The following describes two proteins that form a bound complex.

Sequence of protein 2:
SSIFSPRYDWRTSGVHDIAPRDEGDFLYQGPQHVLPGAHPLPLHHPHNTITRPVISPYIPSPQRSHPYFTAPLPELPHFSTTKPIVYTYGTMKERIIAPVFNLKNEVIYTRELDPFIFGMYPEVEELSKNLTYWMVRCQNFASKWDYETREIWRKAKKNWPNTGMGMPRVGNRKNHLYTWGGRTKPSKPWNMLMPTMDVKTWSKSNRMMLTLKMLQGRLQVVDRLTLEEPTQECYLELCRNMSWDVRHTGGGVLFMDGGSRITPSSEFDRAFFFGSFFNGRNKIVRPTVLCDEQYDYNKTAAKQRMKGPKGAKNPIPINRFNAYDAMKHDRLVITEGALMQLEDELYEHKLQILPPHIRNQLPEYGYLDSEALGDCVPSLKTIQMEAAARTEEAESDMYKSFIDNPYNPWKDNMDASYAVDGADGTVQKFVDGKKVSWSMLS

Sequence of protein 1:
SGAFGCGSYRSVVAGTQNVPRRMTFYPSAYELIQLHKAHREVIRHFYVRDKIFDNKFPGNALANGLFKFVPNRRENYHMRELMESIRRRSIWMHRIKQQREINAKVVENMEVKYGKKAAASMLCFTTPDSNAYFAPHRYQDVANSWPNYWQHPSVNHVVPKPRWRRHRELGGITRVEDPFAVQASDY

Contacts between the two chains:
Residue L390 in protein 2 is in contact with residue I97 in protein 1 (closest heavy-atom distance 3.6 Å).
Residue Q378 in protein 2 interacts with residue T128 in protein 1 (closest heavy-atom distance 3.0 Å).
Residue Q80 in protein 2 interacts with residue K162 in protein 1 (closest heavy-atom distance 3.1 Å).
Residue L390 in protein 2 interacts with residue R101 in protein 1 (closest heavy-atom distance 3.7 Å).
Residue N65 in protein 2 contacts residue I174 in protein 1 (closest heavy-atom distance 3.3 Å).
Residue P57 in protein 2 contacts residue F181 in protein 1 (closest heavy-atom distance 3.5 Å).
Residue T108 in protein 2 contacts residue P148 in protein 1 (closest heavy-atom distance 3.1 Å).
Residue H374 in protein 2 interacts with residue T128 in protein 1 (closest heavy-atom distance 3.5 Å).
Residue Q369 in protein 2 is in contact with residue Q35 in protein 1 (closest heavy-atom distance 3.0 Å).
Residue D421 in protein 2 is in contact with residue R88 in protein 1 (closest heavy-atom distance 3.2 Å).
Residue Y138 in protein 2 interacts with residue W151 in protein 1 (closest heavy-atom distance 3.5 Å).
Residue L385 in protein 2 contacts residue L33 in protein 1 (closest heavy-atom distance 3.6 Å).
Residue E388 in protein 2 is in contact with residue H40 in protein 1 (closest heavy-atom distance 2.6 Å).
Residue R287 in protein 2 is in contact with residue D55 in protein 1 (closest heavy-atom distance 2.6 Å).
Residue Y382 in protein 2 is in contact with residue F135 in protein 1 (closest heavy-atom distance 3.4 Å).
Residue Y435 in protein 2 interacts with residue Y10 in protein 1 (closest heavy-atom distance 3.6 Å).
Residue Q378 in protein 2 interacts with residue F126 in protein 1 (closest heavy-atom distance 3.4 Å).
Residue Y384 in protein 2 contacts residue F135 in protein 1 (closest heavy-atom distance 3.6 Å).
Residue H374 in protein 2 contacts residue D130 in protein 1 (closest heavy-atom distance 3.3 Å).
Residue K110 in protein 2 is in contact with residue A133 in protein 1 (closest heavy-atom distance 3.2 Å).
Residue Q401 in protein 2 is in contact with residue Y48 in protein 1 (closest heavy-atom distance 3.5 Å).
Residue K110 in protein 2 interacts with residue W147 in protein 1 (closest heavy-atom distance 3.7 Å).
Residue E409 in protein 2 contacts residue F47 in protein 1 (closest heavy-atom distance 3.2 Å).
Residue S387 in protein 2 is in contact with residue L36 in protein 1 (closest heavy-atom distance 3.5 Å).
Residue T408 in protein 2 contacts residue F47 in protein 1 (closest heavy-atom distance 3.6 Å).
Residue Y104 in protein 2 interacts with residue Y134 in protein 1 (closest heavy-atom distance 3.0 Å).
Residue E111 in protein 2 is in contact with residue W147 in protein 1 (closest heavy-atom distance 3.2 Å).
Residue F291 in protein 2 is in contact with residue K57 in protein 1 (closest heavy-atom distance 3.6 Å).
Residue Q80 in protein 2 is in contact with residue P161 in protein 1 (closest heavy-atom distance 3.0 Å).
Residue T408 in protein 2 contacts residue D51 in protein 1 (closest heavy-atom distance 3.4 Å).
Residue I67 in protein 2 is in contact with residue G172 in protein 1 (closest heavy-atom distance 3.4 Å).
Residue L390 in protein 2 is in contact with residue L36 in protein 1 (closest heavy-atom distance 3.6 Å).
Residue S82 in protein 2 contacts residue Q152 in protein 1 (closest heavy-atom distance 3.5 Å).
Residue E381 in protein 2 interacts with residue F126 in protein 1 (closest heavy-atom distance 3.3 Å).
Residue K110 in protein 2 contacts residue S146 in protein 1 (closest heavy-atom distance 3.4 Å).
Residue Y416 in protein 2 contacts residue H79 in protein 1 (closest heavy-atom distance 3.1 Å).
Residue Y138 in protein 2 contacts residue P148 in protein 1 (closest heavy-atom distance 3.6 Å).
Residue E362 in protein 2 is in contact with residue R41 in protein 1 (closest heavy-atom distance 3.1 Å).
Residue E409 in protein 2 contacts residue R90 in protein 1 (closest heavy-atom distance 3.2 Å).
Residue A405 in protein 2 is in contact with residue Y48 in protein 1 (closest heavy-atom distance 3.5 Å).
Residue V103 in protein 2 is in contact with residue Y134 in protein 1 (closest heavy-atom distance 3.4 Å).
Residue R376 in protein 2 is in contact with residue A30 in protein 1 (closest heavy-atom distance 3.4 Å).
Residue W427 in protein 2 is in contact with residue F5 in protein 1 (closest heavy-atom distance 3.6 Å).
Residue Y104 in protein 2 is in contact with residue P137 in protein 1 (closest heavy-atom distance 3.6 Å).
Residue P426 in protein 2 is in contact with residue S91 in protein 1 (closest heavy-atom distance 3.1 Å).
Residue Q378 in protein 2 contacts residue S131 in protein 1 (closest heavy-atom distance 2.6 Å).
Residue D361 in protein 2 is in contact with residue R41 in protein 1 (closest heavy-atom distance 3.2 Å).
Residue I375 in protein 2 contacts residue Y134 in protein 1 (closest heavy-atom distance 3.4 Å).
Residue P372 in protein 2 contacts residue Y134 in protein 1 (closest heavy-atom distance 3.4 Å).
Residue E381 in protein 2 interacts with residue C125 in protein 1 (closest heavy-atom distance 3.6 Å).
Residue P79 in protein 2 is in contact with residue Q152 in protein 1 (closest heavy-atom distance 3.2 Å).
Residue M402 in protein 2 contacts residue I44 in protein 1 (closest heavy-atom distance 3.4 Å).
Residue L385 in protein 2 is in contact with residue A30 in protein 1 (closest heavy-atom distance 3.2 Å).
Residue P423 in protein 2 contacts residue M84 in protein 1 (closest heavy-atom distance 3.5 Å).
Residue Y138 in protein 2 is in contact with residue N149 in protein 1 (closest heavy-atom distance 3.5 Å).
Residue E412 in protein 2 contacts residue R50 in protein 1 (closest heavy-atom distance 2.9 Å).
Residue M402 in protein 2 contacts residue Y48 in protein 1 (closest heavy-atom distance 3.5 Å).
Residue E409 in protein 2 interacts with residue V43 in protein 1 (closest heavy-atom distance 3.3 Å).
Residue P423 in protein 2 interacts with residue S91 in protein 1 (closest heavy-atom distance 3.4 Å).
Residue N377 in protein 2 is in contact with residue F126 in protein 1 (closest heavy-atom distance 3.5 Å).